This data describes a binding interaction between two proteins.

Sequence of chain A:
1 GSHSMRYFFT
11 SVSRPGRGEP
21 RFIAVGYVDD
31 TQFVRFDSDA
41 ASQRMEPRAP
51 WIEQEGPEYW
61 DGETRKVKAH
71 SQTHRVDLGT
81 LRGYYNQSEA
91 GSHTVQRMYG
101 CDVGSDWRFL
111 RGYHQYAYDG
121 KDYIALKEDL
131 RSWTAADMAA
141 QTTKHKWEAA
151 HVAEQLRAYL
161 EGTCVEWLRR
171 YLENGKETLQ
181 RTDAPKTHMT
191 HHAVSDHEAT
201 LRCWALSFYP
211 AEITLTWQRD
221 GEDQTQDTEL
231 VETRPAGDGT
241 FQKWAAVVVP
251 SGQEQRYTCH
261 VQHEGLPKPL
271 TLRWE

Residue-level contacts at the interface:
Residue K66 in chain A contacts residue S4 in chain B (closest heavy-atom distance 4.1 Å).
Residue W167 in chain A is in contact with residue R1 in chain B (closest heavy-atom distance 3.2 Å).
Residue T73 in chain A is in contact with residue G8 in chain B (closest heavy-atom distance 4.4 Å).
Residue W147 in chain A contacts residue S7 in chain B (closest heavy-atom distance 3.5 Å).
Residue H70 in chain A interacts with residue A3 in chain B (closest heavy-atom distance 2.9 Å).
Residue E63 in chain A interacts with residue R1 in chain B (closest heavy-atom distance 3.4 Å).
Residue D77 in chain A is in contact with residue V9 in chain B (closest heavy-atom distance 2.9 Å).
Residue W147 in chain A contacts residue G8 in chain B (closest heavy-atom distance 2.8 Å).
Residue K146 in chain A contacts residue V9 in chain B (closest heavy-atom distance 3.8 Å).
Residue Y171 in chain A contacts residue R1 in chain B (closest heavy-atom distance 2.7 Å).
Residue K66 in chain A contacts residue V2 in chain B (closest heavy-atom distance 3.6 Å).
Residue Y84 in chain A is in contact with residue V9 in chain B (closest heavy-atom distance 2.8 Å).
Residue K66 in chain A contacts residue R1 in chain B (closest heavy-atom distance 3.5 Å).
Residue Y7 in chain A contacts residue R1 in chain B (closest heavy-atom distance 3.0 Å).
Residue Y123 in chain A is in contact with residue V9 in chain B (closest heavy-atom distance 4.3 Å).
Residue M5 in chain A interacts with residue R1 in chain B (closest heavy-atom distance 3.8 Å).
Residue T143 in chain A contacts residue G8 in chain B (closest heavy-atom distance 4.9 Å).
Residue T73 in chain A is in contact with residue T6 in chain B (closest heavy-atom distance 3.8 Å).
Residue Y59 in chain A interacts with residue R1 in chain B (closest heavy-atom distance 3.8 Å).
Residue W147 in chain A contacts residue V9 in chain B (closest heavy-atom distance 4.0 Å).
Residue Y7 in chain A contacts residue V2 in chain B (closest heavy-atom distance 3.3 Å).
Residue Y159 in chain A contacts residue A3 in chain B (closest heavy-atom distance 3.5 Å).
Residue F33 in chain A contacts residue R1 in chain B (closest heavy-atom distance 4.9 Å).
Residue L156 in chain A contacts residue T6 in chain B (closest heavy-atom distance 3.9 Å).
Residue Y99 in chain A is in contact with residue V2 in chain B (closest heavy-atom distance 3.5 Å).
Residue Y159 in chain A contacts residue R1 in chain B (closest heavy-atom distance 2.6 Å).
Residue E63 in chain A contacts residue V2 in chain B (closest heavy-atom distance 2.9 Å).
Residue D77 in chain A interacts with residue G8 in chain B (closest heavy-atom distance 3.4 Å).
Residue T143 in chain A contacts residue V9 in chain B (closest heavy-atom distance 2.6 Å).
Residue H70 in chain A is in contact with residue P5 in chain B (closest heavy-atom distance 3.6 Å).
Residue M45 in chain A interacts with residue V2 in chain B (closest heavy-atom distance 3.7 Å).
Residue K66 in chain A contacts residue A3 in chain B (closest heavy-atom distance 4.3 Å).
Residue K146 in chain A is in contact with residue S7 in chain B (closest heavy-atom distance 2.9 Å).
Residue Y99 in chain A contacts residue A3 in chain B (closest heavy-atom distance 3.0 Å).
Residue H70 in chain A is in contact with residue S4 in chain B (closest heavy-atom distance 3.9 Å).
Residue T163 in chain A is in contact with residue R1 in chain B (closest heavy-atom distance 3.7 Å).
Residue T80 in chain A contacts residue V9 in chain B (closest heavy-atom distance 3.5 Å).
Residue T73 in chain A is in contact with residue S7 in chain B (closest heavy-atom distance 4.5 Å).
Residue V152 in chain A is in contact with residue S7 in chain B (closest heavy-atom distance 3.9 Å).
Residue V152 in chain A interacts with residue T6 in chain B (closest heavy-atom distance 3.9 Å).
Residue A150 in chain A contacts residue S7 in chain B (closest heavy-atom distance 4.3 Å).
Residue L81 in chain A interacts with residue V9 in chain B (closest heavy-atom distance 3.9 Å).
Residue T73 in chain A interacts with residue P5 in chain B (closest heavy-atom distance 3.8 Å).
Residue W147 in chain A is in contact with residue T6 in chain B (closest heavy-atom distance 3.8 Å).
Residue H114 in chain A interacts with residue T6 in chain B (closest heavy-atom distance 4.0 Å).
Residue F9 in chain A contacts residue V2 in chain B (closest heavy-atom distance 4.5 Å).
Residue Y116 in chain A contacts residue V9 in chain B (closest heavy-atom distance 3.5 Å).
Residue K146 in chain A contacts residue G8 in chain B (closest heavy-atom distance 2.8 Å).
Residue V67 in chain A contacts residue V2 in chain B (closest heavy-atom distance 4.7 Å).
Residue K66 in chain A contacts residue P5 in chain B (closest heavy-atom distance 3.9 Å).
Residue H70 in chain A contacts residue V2 in chain B (closest heavy-atom distance 4.8 Å).
Residue R97 in chain A interacts with residue T6 in chain B (closest heavy-atom distance 3.1 Å).
Residue A69 in chain A is in contact with residue P5 in chain B (closest heavy-atom distance 3.5 Å).
Residue Y159 in chain A interacts with residue V2 in chain B (closest heavy-atom distance 3.7 Å).

Sequence of chain B:
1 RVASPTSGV